Sequence of chain B:
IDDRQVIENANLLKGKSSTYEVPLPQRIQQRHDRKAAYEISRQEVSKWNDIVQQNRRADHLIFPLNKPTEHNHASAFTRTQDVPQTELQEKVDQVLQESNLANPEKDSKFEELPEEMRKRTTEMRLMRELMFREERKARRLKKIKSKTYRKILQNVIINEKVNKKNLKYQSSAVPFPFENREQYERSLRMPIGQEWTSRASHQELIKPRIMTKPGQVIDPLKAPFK

Sequence of chain A:
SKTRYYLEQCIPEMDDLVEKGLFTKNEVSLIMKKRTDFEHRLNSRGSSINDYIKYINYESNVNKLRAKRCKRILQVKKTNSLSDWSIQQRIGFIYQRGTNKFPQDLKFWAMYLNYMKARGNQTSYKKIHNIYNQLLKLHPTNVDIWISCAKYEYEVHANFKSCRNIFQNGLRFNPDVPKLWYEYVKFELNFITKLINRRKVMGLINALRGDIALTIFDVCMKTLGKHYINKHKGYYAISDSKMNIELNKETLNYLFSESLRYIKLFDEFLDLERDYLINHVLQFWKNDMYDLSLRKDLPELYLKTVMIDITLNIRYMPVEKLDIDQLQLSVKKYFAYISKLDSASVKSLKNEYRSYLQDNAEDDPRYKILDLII

Residue-level contacts at the interface:
Residue C150 in chain A is in contact with residue F327 in chain B (closest heavy-atom distance 3.4 Å).
Residue Q169 in chain A interacts with residue Q339 in chain B (closest heavy-atom distance 3.4 Å).
Residue L172 in chain A interacts with residue L338 in chain B (closest heavy-atom distance 4.0 Å).
Residue R173 in chain A is in contact with residue Q335 in chain B (closest heavy-atom distance 3.8 Å).
Residue A159 in chain A contacts residue F388 in chain B (closest heavy-atom distance 3.9 Å).
Residue A159 in chain A is in contact with residue R389 in chain B (closest heavy-atom distance 3.1 Å).
Residue T280 in chain A contacts residue E337 in chain B (closest heavy-atom distance 4.0 Å).
Residue R173 in chain A interacts with residue T336 in chain B (closest heavy-atom distance 3.9 Å).
Residue Y6 in chain A interacts with residue Q876 in chain B (closest heavy-atom distance 4.0 Å).
Residue V276 in chain A is in contact with residue E337 in chain B (closest heavy-atom distance 4.2 Å).
Residue N166 in chain A contacts residue R329 in chain B (closest heavy-atom distance 3.3 Å).
Residue Y6 in chain A contacts residue A873 in chain B (closest heavy-atom distance 3.6 Å).
Residue E154 in chain A contacts residue F327 in chain B (closest heavy-atom distance 3.2 Å).
Residue N160 in chain A interacts with residue R389 in chain B (closest heavy-atom distance 3.5 Å).
Residue R165 in chain A is in contact with residue V342 in chain B (closest heavy-atom distance 4.0 Å).
Residue A264 in chain A is in contact with residue S349 in chain B (closest heavy-atom distance 3.5 Å).
Residue E9 in chain A interacts with residue A873 in chain B (closest heavy-atom distance 3.3 Å).
Residue R199 in chain A interacts with residue L386 in chain B (closest heavy-atom distance 2.4 Å).
Residue N134 in chain A contacts residue F327 in chain B (closest heavy-atom distance 4.0 Å).
Residue I167 in chain A interacts with residue A326 in chain B (closest heavy-atom distance 4.0 Å).
Residue I269 in chain A is in contact with residue V342 in chain B (closest heavy-atom distance 3.8 Å).
Residue H158 in chain A contacts residue R389 in chain B (closest heavy-atom distance 3.7 Å).
Residue R5 in chain A is in contact with residue R872 in chain B (closest heavy-atom distance 4.0 Å).
Residue N166 in chain A contacts residue A326 in chain B (closest heavy-atom distance 4.2 Å).
Residue N134 in chain A interacts with residue S325 in chain B (closest heavy-atom distance 3.3 Å).
Residue R199 in chain A contacts residue K356 in chain B (closest heavy-atom distance 3.1 Å).
Residue L265 in chain A contacts residue L351 in chain B (closest heavy-atom distance 3.7 Å).
Residue K195 in chain A is in contact with residue E385 in chain B (closest heavy-atom distance 3.0 Å).
Residue Y133 in chain A is in contact with residue F327 in chain B (closest heavy-atom distance 3.8 Å).
Residue H130 in chain A contacts residue F327 in chain B (closest heavy-atom distance 3.5 Å).
Residue F161 in chain A contacts residue N353 in chain B (closest heavy-atom distance 4.0 Å).
Residue E9 in chain A interacts with residue R872 in chain B (closest heavy-atom distance 3.3 Å).
Residue L265 in chain A interacts with residue S349 in chain B (closest heavy-atom distance 3.3 Å).
Residue K195 in chain A contacts residue L386 in chain B (closest heavy-atom distance 4.2 Å).
Residue I273 in chain A contacts residue V342 in chain B (closest heavy-atom distance 4.1 Å).
Residue S163 in chain A is in contact with residue F327 in chain B (closest heavy-atom distance 4.1 Å).
Residue N166 in chain A interacts with residue T328 in chain B (closest heavy-atom distance 4.0 Å).
Residue N170 in chain A contacts residue T328 in chain B (closest heavy-atom distance 3.3 Å).
Residue K138 in chain A contacts residue A324 in chain B (closest heavy-atom distance 3.6 Å).
Residue L137 in chain A contacts residue A326 in chain B (closest heavy-atom distance 4.2 Å).
Residue R199 in chain A contacts residue F388 in chain B (closest heavy-atom distance 3.7 Å).
Residue Y6 in chain A interacts with residue R872 in chain B (closest heavy-atom distance 4.2 Å).
Residue W182 in chain A contacts residue L338 in chain B (closest heavy-atom distance 3.5 Å).
Residue N166 in chain A contacts residue F327 in chain B (closest heavy-atom distance 3.9 Å).
Residue L265 in chain A contacts residue N350 in chain B (closest heavy-atom distance 3.8 Å).
Residue E9 in chain A interacts with residue S871 in chain B (closest heavy-atom distance 3.2 Å).
Residue I167 in chain A contacts residue F327 in chain B (closest heavy-atom distance 3.6 Å).
Residue N170 in chain A is in contact with residue A326 in chain B (closest heavy-atom distance 2.9 Å).
Residue N134 in chain A contacts residue A326 in chain B (closest heavy-atom distance 3.0 Å).
Residue R199 in chain A interacts with residue F360 in chain B (closest heavy-atom distance 3.4 Å).
Residue W147 in chain A is in contact with residue A326 in chain B (closest heavy-atom distance 4.2 Å).
Residue Q169 in chain A is in contact with residue V342 in chain B (closest heavy-atom distance 3.8 Å).
Residue Q169 in chain A is in contact with residue L338 in chain B (closest heavy-atom distance 3.8 Å).
Residue R199 in chain A contacts residue M387 in chain B (closest heavy-atom distance 3.5 Å).
Residue F161 in chain A interacts with residue L351 in chain B (closest heavy-atom distance 3.9 Å).
Residue Y185 in chain A contacts residue L338 in chain B (closest heavy-atom distance 3.6 Å).
Residue S2 in chain A is in contact with residue R872 in chain B (closest heavy-atom distance 3.6 Å).
Residue M203 in chain A interacts with residue K359 in chain B (closest heavy-atom distance 3.6 Å).
Residue R173 in chain A interacts with residue Q331 in chain B (closest heavy-atom distance 4.2 Å).
Residue V276 in chain A interacts with residue K341 in chain B (closest heavy-atom distance 3.8 Å).

The following describes two proteins that form a bound complex.